The following describes two proteins that form a bound complex.

Residue-level contacts at the interface:
Residue E482 in protein 1 contacts residue D314 in protein 2 (closest heavy-atom distance 3.5 Å).
Residue Q559 in protein 1 contacts residue N144 in protein 2 (closest heavy-atom distance 3.1 Å).
Residue Y574 in protein 1 is in contact with residue I136 in protein 2 (closest heavy-atom distance 3.5 Å).
Residue L95 in protein 1 interacts with residue S530 in protein 2 (closest heavy-atom distance 3.4 Å).
Residue L697 in protein 1 is in contact with residue D37 in protein 2 (closest heavy-atom distance 3.5 Å).
Residue R48 in protein 1 interacts with residue S585 in protein 2 (closest heavy-atom distance 3.1 Å).
Residue L584 in protein 1 interacts with residue S98 in protein 2 (closest heavy-atom distance 3.5 Å).
Residue D183 in protein 1 interacts with residue K527 in protein 2 (closest heavy-atom distance 2.9 Å).
Residue Q624 in protein 1 contacts residue D37 in protein 2 (closest heavy-atom distance 3.0 Å).
Residue H98 in protein 1 contacts residue S530 in protein 2 (closest heavy-atom distance 2.6 Å).
Residue D485 in protein 1 is in contact with residue K249 in protein 2 (closest heavy-atom distance 3.4 Å).
Residue S589 in protein 1 is in contact with residue W148 in protein 2 (closest heavy-atom distance 2.8 Å).
Residue R48 in protein 1 is in contact with residue E588 in protein 2 (closest heavy-atom distance 2.9 Å).
Residue L281 in protein 1 is in contact with residue Y486 in protein 2 (closest heavy-atom distance 3.3 Å).
Residue E580 in protein 1 interacts with residue Y97 in protein 2 (closest heavy-atom distance 2.9 Å).
Residue K280 in protein 1 is in contact with residue T445 in protein 2 (closest heavy-atom distance 3.5 Å).
Residue E482 in protein 1 contacts residue S318 in protein 2 (closest heavy-atom distance 3.2 Å).
Residue T564 in protein 1 contacts residue R140 in protein 2 (closest heavy-atom distance 3.3 Å).
Residue E128 in protein 1 is in contact with residue R526 in protein 2 (closest heavy-atom distance 3.2 Å).
Residue S621 in protein 1 interacts with residue Q38 in protein 2 (closest heavy-atom distance 3.5 Å).
Residue E580 in protein 1 interacts with residue S82 in protein 2 (closest heavy-atom distance 2.4 Å).
Residue K52 in protein 1 interacts with residue H589 in protein 2 (closest heavy-atom distance 3.3 Å).
Residue S560 in protein 1 is in contact with residue N144 in protein 2 (closest heavy-atom distance 2.8 Å).
Residue S620 in protein 1 contacts residue F96 in protein 2 (closest heavy-atom distance 3.4 Å).
Residue R41 in protein 1 is in contact with residue T574 in protein 2 (closest heavy-atom distance 2.7 Å).
Residue N446 in protein 1 interacts with residue Y322 in protein 2 (closest heavy-atom distance 3.1 Å).
Residue Q83 in protein 1 contacts residue S514 in protein 2 (closest heavy-atom distance 3.3 Å).
Residue M94 in protein 1 interacts with residue S530 in protein 2 (closest heavy-atom distance 3.2 Å).
Residue E442 in protein 1 is in contact with residue R321 in protein 2 (closest heavy-atom distance 3.0 Å).
Residue R521 in protein 1 interacts with residue W148 in protein 2 (closest heavy-atom distance 3.5 Å).
Residue T564 in protein 1 is in contact with residue E131 in protein 2 (closest heavy-atom distance 3.1 Å).
Residue G562 in protein 1 is in contact with residue N137 in protein 2 (closest heavy-atom distance 3.2 Å).
Residue M94 in protein 1 interacts with residue R526 in protein 2 (closest heavy-atom distance 3.5 Å).
Residue L95 in protein 1 contacts residue C586 in protein 2 (closest heavy-atom distance 3.5 Å).
Residue F525 in protein 1 is in contact with residue S217 in protein 2 (closest heavy-atom distance 3.0 Å).
Residue K479 in protein 1 is in contact with residue Y322 in protein 2 (closest heavy-atom distance 3.5 Å).
Residue Y677 in protein 1 interacts with residue F96 in protein 2 (closest heavy-atom distance 3.2 Å).
Residue R521 in protein 1 is in contact with residue E183 in protein 2 (closest heavy-atom distance 3.4 Å).
Residue R318 in protein 1 interacts with residue Y434 in protein 2 (closest heavy-atom distance 3.5 Å).
Residue R592 in protein 1 interacts with residue W148 in protein 2 (closest heavy-atom distance 3.5 Å).
Residue Q617 in protein 1 interacts with residue Y97 in protein 2 (closest heavy-atom distance 3.3 Å).
Residue Y486 in protein 1 interacts with residue Y322 in protein 2 (closest heavy-atom distance 3.2 Å).
Residue N446 in protein 1 contacts residue R321 in protein 2 (closest heavy-atom distance 3.0 Å).
Residue Y574 in protein 1 contacts residue E29 in protein 2 (closest heavy-atom distance 2.8 Å).
Residue P131 in protein 1 is in contact with residue K527 in protein 2 (closest heavy-atom distance 3.5 Å).
Residue K182 in protein 1 interacts with residue D485 in protein 2 (closest heavy-atom distance 3.0 Å).
Residue K522 in protein 1 contacts residue D213 in protein 2 (closest heavy-atom distance 3.2 Å).
Residue I561 in protein 1 is in contact with residue L141 in protein 2 (closest heavy-atom distance 3.2 Å).
Residue E700 in protein 1 contacts residue R43 in protein 2 (closest heavy-atom distance 3.3 Å).
Residue D588 in protein 1 contacts residue K99 in protein 2 (closest heavy-atom distance 3.3 Å).
Residue D84 in protein 1 contacts residue Q575 in protein 2 (closest heavy-atom distance 3.0 Å).
Residue Q559 in protein 1 interacts with residue R140 in protein 2 (closest heavy-atom distance 2.8 Å).
Residue V563 in protein 1 interacts with residue G135 in protein 2 (closest heavy-atom distance 3.0 Å).
Residue F525 in protein 1 contacts residue P182 in protein 2 (closest heavy-atom distance 3.2 Å).
Residue Q617 in protein 1 contacts residue F96 in protein 2 (closest heavy-atom distance 3.0 Å).
Residue D84 in protein 1 contacts residue T574 in protein 2 (closest heavy-atom distance 3.1 Å).
Residue D84 in protein 1 is in contact with residue S578 in protein 2 (closest heavy-atom distance 2.5 Å).
Residue S87 in protein 1 contacts residue R526 in protein 2 (closest heavy-atom distance 3.5 Å).
Residue Q624 in protein 1 contacts residue V39 in protein 2 (closest heavy-atom distance 3.2 Å).
Residue K591 in protein 1 is in contact with residue D150 in protein 2 (closest heavy-atom distance 3.2 Å).

Sequence of protein 2:
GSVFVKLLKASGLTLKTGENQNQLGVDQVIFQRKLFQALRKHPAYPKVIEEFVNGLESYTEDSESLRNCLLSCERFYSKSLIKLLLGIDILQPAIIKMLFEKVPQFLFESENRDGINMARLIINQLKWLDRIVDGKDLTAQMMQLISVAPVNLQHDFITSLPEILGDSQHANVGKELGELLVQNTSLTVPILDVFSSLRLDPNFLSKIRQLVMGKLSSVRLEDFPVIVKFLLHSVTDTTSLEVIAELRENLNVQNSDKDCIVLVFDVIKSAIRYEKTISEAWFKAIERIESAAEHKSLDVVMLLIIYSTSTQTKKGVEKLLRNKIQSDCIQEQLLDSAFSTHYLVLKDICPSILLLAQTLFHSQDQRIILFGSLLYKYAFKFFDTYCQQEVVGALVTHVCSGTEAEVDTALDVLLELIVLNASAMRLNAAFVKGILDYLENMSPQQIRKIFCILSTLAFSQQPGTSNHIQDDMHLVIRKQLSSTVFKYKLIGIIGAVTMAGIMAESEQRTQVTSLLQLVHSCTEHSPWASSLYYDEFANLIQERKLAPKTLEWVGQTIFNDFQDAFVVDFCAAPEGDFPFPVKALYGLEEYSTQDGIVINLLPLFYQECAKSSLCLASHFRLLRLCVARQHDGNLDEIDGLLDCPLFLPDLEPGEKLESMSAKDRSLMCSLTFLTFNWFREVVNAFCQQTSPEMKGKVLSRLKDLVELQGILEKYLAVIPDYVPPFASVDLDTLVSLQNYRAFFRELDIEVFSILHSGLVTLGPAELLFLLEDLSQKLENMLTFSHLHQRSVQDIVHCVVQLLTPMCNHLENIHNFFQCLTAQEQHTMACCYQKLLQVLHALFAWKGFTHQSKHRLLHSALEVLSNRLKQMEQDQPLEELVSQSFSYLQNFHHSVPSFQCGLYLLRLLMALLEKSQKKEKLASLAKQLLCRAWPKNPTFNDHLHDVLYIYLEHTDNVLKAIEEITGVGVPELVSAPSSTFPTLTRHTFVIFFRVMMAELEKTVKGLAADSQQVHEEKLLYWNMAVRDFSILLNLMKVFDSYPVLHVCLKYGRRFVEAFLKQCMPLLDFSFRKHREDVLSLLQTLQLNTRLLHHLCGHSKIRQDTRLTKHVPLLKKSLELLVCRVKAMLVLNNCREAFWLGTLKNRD

Sequence of protein 1:
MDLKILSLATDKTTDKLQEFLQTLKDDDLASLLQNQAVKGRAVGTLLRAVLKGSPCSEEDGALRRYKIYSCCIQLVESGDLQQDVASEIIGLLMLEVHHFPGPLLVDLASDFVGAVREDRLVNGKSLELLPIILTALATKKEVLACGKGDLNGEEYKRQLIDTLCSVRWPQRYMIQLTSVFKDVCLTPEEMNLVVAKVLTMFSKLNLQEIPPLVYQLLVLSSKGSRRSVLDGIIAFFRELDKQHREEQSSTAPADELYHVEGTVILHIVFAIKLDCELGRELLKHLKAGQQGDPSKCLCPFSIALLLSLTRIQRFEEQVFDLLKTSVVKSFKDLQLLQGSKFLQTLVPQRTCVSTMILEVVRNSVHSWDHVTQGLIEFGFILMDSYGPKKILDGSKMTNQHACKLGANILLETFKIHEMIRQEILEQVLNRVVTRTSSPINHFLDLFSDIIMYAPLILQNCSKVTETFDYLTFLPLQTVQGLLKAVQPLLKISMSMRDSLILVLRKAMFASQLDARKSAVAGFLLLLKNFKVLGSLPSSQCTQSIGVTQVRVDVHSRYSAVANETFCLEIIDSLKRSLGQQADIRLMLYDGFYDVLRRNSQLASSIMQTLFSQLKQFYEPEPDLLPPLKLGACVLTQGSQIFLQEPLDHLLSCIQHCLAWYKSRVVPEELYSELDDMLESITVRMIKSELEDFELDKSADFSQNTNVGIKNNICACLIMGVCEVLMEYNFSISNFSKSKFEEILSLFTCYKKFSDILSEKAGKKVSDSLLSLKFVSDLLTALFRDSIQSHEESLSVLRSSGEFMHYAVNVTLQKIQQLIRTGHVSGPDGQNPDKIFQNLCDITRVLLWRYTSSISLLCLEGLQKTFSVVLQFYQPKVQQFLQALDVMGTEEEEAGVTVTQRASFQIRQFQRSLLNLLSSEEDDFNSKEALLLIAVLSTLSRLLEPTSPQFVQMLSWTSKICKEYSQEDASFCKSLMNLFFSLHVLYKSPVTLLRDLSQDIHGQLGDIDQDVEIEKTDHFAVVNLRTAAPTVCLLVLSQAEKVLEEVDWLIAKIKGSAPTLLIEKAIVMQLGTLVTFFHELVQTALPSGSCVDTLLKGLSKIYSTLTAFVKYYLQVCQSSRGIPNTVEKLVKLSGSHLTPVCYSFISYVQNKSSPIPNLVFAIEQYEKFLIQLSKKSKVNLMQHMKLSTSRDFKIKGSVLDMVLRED